Contacts between the two chains:
Residue C24 in the first protein is in contact with residue W8 in the second protein (closest heavy-atom distance 4.5 Å).
Residue W8 in the first protein is in contact with residue C24 in the second protein (closest heavy-atom distance 4.6 Å).

The following describes two proteins that form a bound complex.

Sequence of the first protein:
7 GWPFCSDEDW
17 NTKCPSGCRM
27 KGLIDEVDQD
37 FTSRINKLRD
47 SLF

Sequence of the second protein:
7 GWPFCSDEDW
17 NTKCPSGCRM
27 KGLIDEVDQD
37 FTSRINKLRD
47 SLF